Residue-level contacts at the interface:
Residue L419 in protein 1 contacts residue D132 in protein 2 (closest heavy-atom distance 2.9 Å).
Residue R418 in protein 1 is in contact with residue D132 in protein 2 (closest heavy-atom distance 3.5 Å).
Residue N415 in protein 1 contacts residue E133 in protein 2 (closest heavy-atom distance 4.4 Å).
Residue F420 in protein 1 interacts with residue D132 in protein 2 (closest heavy-atom distance 5.0 Å).
Residue K422 in protein 1 interacts with residue D132 in protein 2 (closest heavy-atom distance 4.1 Å).
Residue D477 in protein 1 is in contact with residue D134 in protein 2 (closest heavy-atom distance 4.9 Å).
Residue N415 in protein 1 is in contact with residue D132 in protein 2 (closest heavy-atom distance 3.7 Å).
Residue L419 in protein 1 interacts with residue E133 in protein 2 (closest heavy-atom distance 5.0 Å).
Residue L416 in protein 1 contacts residue E133 in protein 2 (closest heavy-atom distance 4.8 Å).
Residue L471 in protein 1 contacts residue D134 in protein 2 (closest heavy-atom distance 4.8 Å).
Residue M423 in protein 1 is in contact with residue D132 in protein 2 (closest heavy-atom distance 4.9 Å).
Residue R476 in protein 1 is in contact with residue D134 in protein 2 (closest heavy-atom distance 4.5 Å).

Sequence of protein 2:
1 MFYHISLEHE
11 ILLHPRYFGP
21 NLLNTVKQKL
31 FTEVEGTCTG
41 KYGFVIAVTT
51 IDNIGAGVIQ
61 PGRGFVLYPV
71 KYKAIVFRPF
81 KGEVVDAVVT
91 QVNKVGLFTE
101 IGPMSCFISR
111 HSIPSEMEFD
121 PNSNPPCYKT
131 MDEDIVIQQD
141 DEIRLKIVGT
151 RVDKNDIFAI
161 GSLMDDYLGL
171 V

This data describes a binding interaction between two proteins.

Sequence of protein 1:
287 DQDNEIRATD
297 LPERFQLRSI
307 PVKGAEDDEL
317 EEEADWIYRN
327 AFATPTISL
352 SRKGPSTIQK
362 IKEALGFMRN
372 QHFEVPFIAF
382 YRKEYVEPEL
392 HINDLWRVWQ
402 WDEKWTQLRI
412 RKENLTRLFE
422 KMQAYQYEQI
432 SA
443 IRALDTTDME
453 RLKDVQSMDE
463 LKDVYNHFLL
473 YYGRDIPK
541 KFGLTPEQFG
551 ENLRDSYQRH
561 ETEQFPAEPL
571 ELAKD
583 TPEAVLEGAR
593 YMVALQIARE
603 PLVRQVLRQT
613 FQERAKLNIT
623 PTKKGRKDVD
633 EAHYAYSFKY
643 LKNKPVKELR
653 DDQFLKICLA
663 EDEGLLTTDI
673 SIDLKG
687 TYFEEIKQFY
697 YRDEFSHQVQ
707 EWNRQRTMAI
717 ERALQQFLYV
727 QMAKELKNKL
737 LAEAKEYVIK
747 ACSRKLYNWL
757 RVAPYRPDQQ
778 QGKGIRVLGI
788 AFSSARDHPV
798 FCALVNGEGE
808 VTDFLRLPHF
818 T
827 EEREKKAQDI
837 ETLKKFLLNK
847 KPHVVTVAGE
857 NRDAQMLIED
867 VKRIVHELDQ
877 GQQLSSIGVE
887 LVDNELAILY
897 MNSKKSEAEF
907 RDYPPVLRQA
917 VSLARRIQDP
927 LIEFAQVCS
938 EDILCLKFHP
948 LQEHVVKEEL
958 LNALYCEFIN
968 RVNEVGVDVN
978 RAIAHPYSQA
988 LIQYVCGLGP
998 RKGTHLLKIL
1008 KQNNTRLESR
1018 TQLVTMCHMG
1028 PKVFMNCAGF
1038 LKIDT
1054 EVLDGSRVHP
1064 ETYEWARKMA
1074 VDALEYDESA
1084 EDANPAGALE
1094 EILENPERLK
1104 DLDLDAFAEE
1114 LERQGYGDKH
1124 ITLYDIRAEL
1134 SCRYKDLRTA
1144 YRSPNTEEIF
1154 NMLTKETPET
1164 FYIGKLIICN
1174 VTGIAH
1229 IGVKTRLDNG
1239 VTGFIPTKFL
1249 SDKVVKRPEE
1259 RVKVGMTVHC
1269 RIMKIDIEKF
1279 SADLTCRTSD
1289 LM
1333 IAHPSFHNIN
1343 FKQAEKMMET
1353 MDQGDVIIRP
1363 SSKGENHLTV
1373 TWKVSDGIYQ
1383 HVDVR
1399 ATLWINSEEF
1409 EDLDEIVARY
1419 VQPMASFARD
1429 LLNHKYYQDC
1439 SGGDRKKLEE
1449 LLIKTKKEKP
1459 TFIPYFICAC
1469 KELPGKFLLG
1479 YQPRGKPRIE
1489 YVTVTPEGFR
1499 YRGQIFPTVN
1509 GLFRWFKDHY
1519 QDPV